Sequence of protein 1:
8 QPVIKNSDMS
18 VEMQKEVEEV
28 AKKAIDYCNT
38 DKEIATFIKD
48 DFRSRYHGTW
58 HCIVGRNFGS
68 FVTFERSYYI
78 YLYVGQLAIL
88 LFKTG

Sequence of protein 2:
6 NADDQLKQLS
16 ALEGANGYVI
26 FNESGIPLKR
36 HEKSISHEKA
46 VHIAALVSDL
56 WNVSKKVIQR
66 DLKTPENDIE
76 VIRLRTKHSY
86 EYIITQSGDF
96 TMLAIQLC

These two protein chains interact to form a complex.

Residue-level contacts at the interface:
Residue A50 in protein 2 interacts with residue Q83 in protein 1 (closest heavy-atom distance 4.3 Å).